Residue-level contacts at the interface:
Residue L727 in the second protein interacts with residue F42 in the first protein (closest heavy-atom distance 4.0 Å).
Residue P18 in the second protein is in contact with residue F34 in the first protein (closest heavy-atom distance 2.9 Å).
Residue W5 in the second protein is in contact with residue V65 in the first protein (closest heavy-atom distance 4.0 Å).
Residue D16 in the second protein interacts with residue Y15 in the first protein (closest heavy-atom distance 3.9 Å).
Residue F15 in the second protein is in contact with residue L62 in the first protein (closest heavy-atom distance 4.3 Å).
Residue D58 in the second protein interacts with residue V38 in the first protein (closest heavy-atom distance 4.0 Å).
Residue L21 in the second protein contacts residue Y11 in the first protein (closest heavy-atom distance 3.8 Å).
Residue V2 in the second protein interacts with residue A72 in the first protein (closest heavy-atom distance 3.2 Å).
Residue Q38 in the second protein is in contact with residue L76 in the first protein (closest heavy-atom distance 3.2 Å).
Residue H14 in the second protein interacts with residue E45 in the first protein (closest heavy-atom distance 3.9 Å).
Residue L9 in the second protein interacts with residue V65 in the first protein (closest heavy-atom distance 4.0 Å).
Residue F15 in the second protein interacts with residue Q58 in the first protein (closest heavy-atom distance 3.1 Å).
Residue T60 in the second protein interacts with residue S37 in the first protein (closest heavy-atom distance 3.5 Å).
Residue V28 in the second protein is in contact with residue I73 in the first protein (closest heavy-atom distance 3.4 Å).
Residue C12 in the second protein contacts residue L62 in the first protein (closest heavy-atom distance 4.3 Å).
Residue R59 in the second protein is in contact with residue E41 in the first protein (closest heavy-atom distance 2.6 Å).
Residue W5 in the second protein is in contact with residue L69 in the first protein (closest heavy-atom distance 4.1 Å).
Residue F722 in the second protein interacts with residue E41 in the first protein (closest heavy-atom distance 3.0 Å).
Residue F729 in the second protein contacts residue F47 in the first protein (closest heavy-atom distance 3.9 Å).
Residue N1 in the second protein contacts residue A72 in the first protein (closest heavy-atom distance 3.8 Å).
Residue C12 in the second protein is in contact with residue Y61 in the first protein (closest heavy-atom distance 3.9 Å).
Residue R59 in the second protein contacts residue V38 in the first protein (closest heavy-atom distance 4.0 Å).
Residue L727 in the second protein is in contact with residue F47 in the first protein (closest heavy-atom distance 3.4 Å).
Residue F17 in the second protein is in contact with residue Y15 in the first protein (closest heavy-atom distance 3.7 Å).
Residue L65 in the second protein is in contact with residue F34 in the first protein (closest heavy-atom distance 4.2 Å).
Residue L32 in the second protein contacts residue I73 in the first protein (closest heavy-atom distance 3.9 Å).
Residue F62 in the second protein interacts with residue R36 in the first protein (closest heavy-atom distance 4.0 Å).
Residue D16 in the second protein is in contact with residue R36 in the first protein (closest heavy-atom distance 2.9 Å).
Residue K724 in the second protein is in contact with residue E46 in the first protein (closest heavy-atom distance 4.2 Å).
Residue L25 in the second protein contacts residue L66 in the first protein (closest heavy-atom distance 3.3 Å).
Residue V19 in the second protein is in contact with residue F34 in the first protein (closest heavy-atom distance 2.7 Å).
Residue A20 in the second protein interacts with residue T12 in the first protein (closest heavy-atom distance 4.2 Å).
Residue T60 in the second protein contacts residue R36 in the first protein (closest heavy-atom distance 3.6 Å).
Residue Y29 in the second protein interacts with residue L69 in the first protein (closest heavy-atom distance 3.3 Å).
Residue V2 in the second protein contacts residue I73 in the first protein (closest heavy-atom distance 3.9 Å).
Residue T6 in the second protein contacts residue L69 in the first protein (closest heavy-atom distance 3.9 Å).
Residue E8 in the second protein interacts with residue Y61 in the first protein (closest heavy-atom distance 3.0 Å).
Residue P18 in the second protein contacts residue T12 in the first protein (closest heavy-atom distance 3.2 Å).
Residue D58 in the second protein contacts residue P40 in the first protein (closest heavy-atom distance 3.8 Å).
Residue L21 in the second protein is in contact with residue L66 in the first protein (closest heavy-atom distance 3.5 Å).
Residue P18 in the second protein contacts residue L13 in the first protein (closest heavy-atom distance 4.3 Å).
Residue P18 in the second protein contacts residue Y15 in the first protein (closest heavy-atom distance 3.0 Å).
Residue F62 in the second protein is in contact with residue S35 in the first protein (closest heavy-atom distance 3.1 Å).
Residue R22 in the second protein is in contact with residue S35 in the first protein (closest heavy-atom distance 4.1 Å).
Residue V733 in the second protein interacts with residue P49 in the first protein (closest heavy-atom distance 3.8 Å).
Residue L9 in the second protein interacts with residue L69 in the first protein (closest heavy-atom distance 3.9 Å).
Residue L21 in the second protein contacts residue L13 in the first protein (closest heavy-atom distance 4.2 Å).
Residue Q61 in the second protein contacts residue S37 in the first protein (closest heavy-atom distance 4.3 Å).
Residue D16 in the second protein interacts with residue I26 in the first protein (closest heavy-atom distance 3.8 Å).
Residue F17 in the second protein interacts with residue L62 in the first protein (closest heavy-atom distance 3.9 Å).
Residue T60 in the second protein is in contact with residue V38 in the first protein (closest heavy-atom distance 3.2 Å).
Residue K724 in the second protein interacts with residue F47 in the first protein (closest heavy-atom distance 4.0 Å).
Residue D57 in the second protein contacts residue R36 in the first protein (closest heavy-atom distance 2.7 Å).
Residue P18 in the second protein contacts residue S35 in the first protein (closest heavy-atom distance 3.1 Å).
Residue L65 in the second protein interacts with residue S37 in the first protein (closest heavy-atom distance 3.8 Å).
Residue F17 in the second protein contacts residue S35 in the first protein (closest heavy-atom distance 3.2 Å).
Residue V19 in the second protein contacts residue S35 in the first protein (closest heavy-atom distance 3.8 Å).
Residue W731 in the second protein is in contact with residue P49 in the first protein (closest heavy-atom distance 3.1 Å).
Residue W731 in the second protein contacts residue F47 in the first protein (closest heavy-atom distance 3.2 Å).
Residue W5 in the second protein contacts residue N68 in the first protein (closest heavy-atom distance 3.6 Å).

Sequence of the second protein:
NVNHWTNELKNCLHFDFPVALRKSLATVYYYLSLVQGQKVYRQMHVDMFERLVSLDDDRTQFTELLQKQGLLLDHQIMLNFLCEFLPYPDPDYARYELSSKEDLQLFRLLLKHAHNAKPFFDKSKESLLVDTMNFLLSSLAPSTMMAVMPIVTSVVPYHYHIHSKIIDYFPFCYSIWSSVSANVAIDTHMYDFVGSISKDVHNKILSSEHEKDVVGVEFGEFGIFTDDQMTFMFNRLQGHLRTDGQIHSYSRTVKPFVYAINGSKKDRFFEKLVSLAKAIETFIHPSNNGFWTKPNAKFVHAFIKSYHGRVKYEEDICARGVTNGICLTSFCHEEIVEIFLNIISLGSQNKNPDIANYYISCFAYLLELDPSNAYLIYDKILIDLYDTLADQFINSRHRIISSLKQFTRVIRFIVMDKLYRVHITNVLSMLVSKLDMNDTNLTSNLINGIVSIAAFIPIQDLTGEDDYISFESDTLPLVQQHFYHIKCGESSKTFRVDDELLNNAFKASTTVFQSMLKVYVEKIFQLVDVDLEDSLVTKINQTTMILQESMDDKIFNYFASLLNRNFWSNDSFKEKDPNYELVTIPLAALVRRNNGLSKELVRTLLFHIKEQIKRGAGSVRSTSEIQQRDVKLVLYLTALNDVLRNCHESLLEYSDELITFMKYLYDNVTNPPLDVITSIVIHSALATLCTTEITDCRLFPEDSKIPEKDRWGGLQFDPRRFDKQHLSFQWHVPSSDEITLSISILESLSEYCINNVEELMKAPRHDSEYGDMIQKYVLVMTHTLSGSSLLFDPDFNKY

Sequence of the first protein:
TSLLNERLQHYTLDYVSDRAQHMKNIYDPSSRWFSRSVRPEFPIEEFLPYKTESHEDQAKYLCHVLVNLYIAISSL

The following describes two proteins that form a bound complex.